These two protein chains interact to form a complex.

Residue-level contacts at the interface:
Residue F153 in chain B is in contact with residue L19 in chain A (closest heavy-atom distance 3.9 Å).
Residue I75 in chain B interacts with residue W4 in chain A (closest heavy-atom distance 4.0 Å).
Residue K152 in chain B interacts with residue E24 in chain A (closest heavy-atom distance 2.9 Å).
Residue R44 in chain B contacts residue Y23 in chain A (closest heavy-atom distance 3.4 Å).
Residue F153 in chain B interacts with residue Y23 in chain A (closest heavy-atom distance 3.6 Å).
Residue N90 in chain B is in contact with residue N20 in chain A (closest heavy-atom distance 3.5 Å).
Residue Y60 in chain B is in contact with residue E7 in chain A (closest heavy-atom distance 2.6 Å).
Residue V95 in chain B contacts residue L19 in chain A (closest heavy-atom distance 3.9 Å).
Residue N90 in chain B is in contact with residue D17 in chain A (closest heavy-atom distance 3.0 Å).
Residue Y60 in chain B is in contact with residue W4 in chain A (closest heavy-atom distance 4.4 Å).
Residue Q78 in chain B is in contact with residue W4 in chain A (closest heavy-atom distance 3.8 Å).
Residue R93 in chain B is in contact with residue R13 in chain A (closest heavy-atom distance 3.3 Å).
Residue L57 in chain B is in contact with residue Q11 in chain A (closest heavy-atom distance 3.0 Å).
Residue E83 in chain B contacts residue R13 in chain A (closest heavy-atom distance 3.0 Å).
Residue Y60 in chain B interacts with residue I8 in chain A (closest heavy-atom distance 3.7 Å).
Residue T96 in chain B contacts residue L12 in chain A (closest heavy-atom distance 3.9 Å).
Residue E85 in chain B contacts residue R13 in chain A (closest heavy-atom distance 3.2 Å).
Residue T96 in chain B contacts residue I15 in chain A (closest heavy-atom distance 4.2 Å).
Residue F64 in chain B interacts with residue W4 in chain A (closest heavy-atom distance 3.5 Å).
Residue K152 in chain B is in contact with residue Y23 in chain A (closest heavy-atom distance 3.0 Å).
Residue K82 in chain B interacts with residue A10 in chain A (closest heavy-atom distance 3.7 Å).
Residue F64 in chain B contacts residue I8 in chain A (closest heavy-atom distance 3.5 Å).
Residue V53 in chain B interacts with residue I15 in chain A (closest heavy-atom distance 3.9 Å).
Residue E83 in chain B contacts residue A16 in chain A (closest heavy-atom distance 3.6 Å).
Residue V45 in chain B is in contact with residue L19 in chain A (closest heavy-atom distance 3.6 Å).
Residue V49 in chain B contacts residue L19 in chain A (closest heavy-atom distance 3.8 Å).
Residue K82 in chain B is in contact with residue G9 in chain A (closest heavy-atom distance 3.5 Å).
Residue E52 in chain B contacts residue I15 in chain A (closest heavy-atom distance 3.9 Å).
Residue K82 in chain B contacts residue A5 in chain A (closest heavy-atom distance 3.4 Å).
Residue V45 in chain B interacts with residue Y23 in chain A (closest heavy-atom distance 4.5 Å).
Residue V79 in chain B is in contact with residue L12 in chain A (closest heavy-atom distance 3.5 Å).
Residue V79 in chain B contacts residue A5 in chain A (closest heavy-atom distance 4.1 Å).
Residue E83 in chain B is in contact with residue G9 in chain A (closest heavy-atom distance 3.8 Å).
Residue V49 in chain B interacts with residue I15 in chain A (closest heavy-atom distance 4.0 Å).
Residue V79 in chain B is in contact with residue I8 in chain A (closest heavy-atom distance 3.8 Å).
Residue K82 in chain B interacts with residue R6 in chain A (closest heavy-atom distance 3.0 Å).
Residue Y60 in chain B interacts with residue Q11 in chain A (closest heavy-atom distance 4.5 Å).
Residue E83 in chain B is in contact with residue L12 in chain A (closest heavy-atom distance 3.7 Å).
Residue Q78 in chain B is in contact with residue E2 in chain A (closest heavy-atom distance 3.1 Å).
Residue G92 in chain B contacts residue A16 in chain A (closest heavy-atom distance 3.5 Å).
Residue V79 in chain B interacts with residue G9 in chain A (closest heavy-atom distance 3.8 Å).
Residue D86 in chain B is in contact with residue R13 in chain A (closest heavy-atom distance 3.2 Å).
Residue L57 in chain B interacts with residue L12 in chain A (closest heavy-atom distance 3.9 Å).
Residue G92 in chain B contacts residue N20 in chain A (closest heavy-atom distance 4.2 Å).
Residue N56 in chain B is in contact with residue Q11 in chain A (closest heavy-atom distance 3.6 Å).
Residue N90 in chain B is in contact with residue A16 in chain A (closest heavy-atom distance 4.2 Å).
Residue G92 in chain B interacts with residue L19 in chain A (closest heavy-atom distance 4.0 Å).
Residue R93 in chain B is in contact with residue A16 in chain A (closest heavy-atom distance 3.5 Å).
Residue F100 in chain B is in contact with residue L12 in chain A (closest heavy-atom distance 3.6 Å).
Residue T96 in chain B interacts with residue A16 in chain A (closest heavy-atom distance 3.6 Å).
Residue K82 in chain B contacts residue R13 in chain A (closest heavy-atom distance 3.0 Å).
Residue Q78 in chain B is in contact with residue A5 in chain A (closest heavy-atom distance 3.6 Å).
Residue R93 in chain B contacts residue D17 in chain A (closest heavy-atom distance 2.9 Å).
Residue V79 in chain B interacts with residue W4 in chain A (closest heavy-atom distance 4.0 Å).
Residue K152 in chain B interacts with residue N20 in chain A (closest heavy-atom distance 2.8 Å).
Residue N56 in chain B contacts residue I15 in chain A (closest heavy-atom distance 4.3 Å).
Residue L57 in chain B is in contact with residue I8 in chain A (closest heavy-atom distance 3.8 Å).
Residue F100 in chain B is in contact with residue I8 in chain A (closest heavy-atom distance 4.2 Å).
Residue W91 in chain B interacts with residue N20 in chain A (closest heavy-atom distance 4.1 Å).
Residue V53 in chain B interacts with residue L12 in chain A (closest heavy-atom distance 3.5 Å).

Sequence of chain A:
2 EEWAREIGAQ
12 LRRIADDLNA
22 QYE

Sequence of chain B:
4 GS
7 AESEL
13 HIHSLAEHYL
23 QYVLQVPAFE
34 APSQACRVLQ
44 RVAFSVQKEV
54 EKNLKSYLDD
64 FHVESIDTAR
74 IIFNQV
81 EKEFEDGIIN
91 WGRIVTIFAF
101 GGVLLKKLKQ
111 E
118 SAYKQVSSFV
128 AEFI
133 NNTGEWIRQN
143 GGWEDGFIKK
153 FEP